Sequence of chain B:
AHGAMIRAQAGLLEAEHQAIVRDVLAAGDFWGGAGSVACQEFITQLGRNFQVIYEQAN

Contacts between the two chains:
Residue S37 in chain A contacts residue M16 in chain B (closest heavy-atom distance 4.2 Å).
Residue H23 in chain A interacts with residue E27 in chain B (closest heavy-atom distance 2.6 Å).
Residue R19 in chain A interacts with residue A37 in chain B (closest heavy-atom distance 4.4 Å).
Residue N67 in chain A contacts residue N60 in chain B (closest heavy-atom distance 3.1 Å).
Residue I68 in chain A contacts residue I64 in chain B (closest heavy-atom distance 3.8 Å).
Residue M7 in chain A interacts with residue F41 in chain B (closest heavy-atom distance 4.0 Å).
Residue E30 in chain A contacts residue L23 in chain B (closest heavy-atom distance 3.6 Å).
Residue Q60 in chain A contacts residue Q67 in chain B (closest heavy-atom distance 3.5 Å).
Residue F20 in chain A contacts residue V35 in chain B (closest heavy-atom distance 3.8 Å).
Residue T57 in chain A is in contact with residue Q67 in chain B (closest heavy-atom distance 2.8 Å).
Residue M61 in chain A contacts residue A68 in chain B (closest heavy-atom distance 4.6 Å).
Residue M34 in chain A contacts residue I64 in chain B (closest heavy-atom distance 3.5 Å).
Residue M71 in chain A interacts with residue L57 in chain B (closest heavy-atom distance 3.9 Å).
Residue M34 in chain A is in contact with residue A68 in chain B (closest heavy-atom distance 3.5 Å).
Residue H23 in chain A contacts residue I31 in chain B (closest heavy-atom distance 3.7 Å).
Residue M16 in chain A interacts with residue D34 in chain B (closest heavy-atom distance 4.2 Å).
Residue D82 in chain A is in contact with residue F41 in chain B (closest heavy-atom distance 3.9 Å).
Residue M7 in chain A interacts with residue D40 in chain B (closest heavy-atom distance 3.9 Å).
Residue E30 in chain A interacts with residue L24 in chain B (closest heavy-atom distance 3.3 Å).
Residue A64 in chain A interacts with residue N60 in chain B (closest heavy-atom distance 3.5 Å).
Residue V27 in chain A is in contact with residue I31 in chain B (closest heavy-atom distance 4.4 Å).
Residue M16 in chain A is in contact with residue A37 in chain B (closest heavy-atom distance 4.2 Å).
Residue H23 in chain A interacts with residue A30 in chain B (closest heavy-atom distance 3.9 Å).
Residue A64 in chain A is in contact with residue V63 in chain B (closest heavy-atom distance 4.1 Å).
Residue T26 in chain A is in contact with residue E27 in chain B (closest heavy-atom distance 3.4 Å).
Residue Q60 in chain A interacts with residue V63 in chain B (closest heavy-atom distance 3.9 Å).
Residue I68 in chain A is in contact with residue F61 in chain B (closest heavy-atom distance 3.8 Å).
Residue M71 in chain A contacts residue Q56 in chain B (closest heavy-atom distance 4.0 Å).
Residue M61 in chain A contacts residue Q67 in chain B (closest heavy-atom distance 3.6 Å).
Residue F65 in chain A is in contact with residue L24 in chain B (closest heavy-atom distance 3.9 Å).
Residue F20 in chain A contacts residue A38 in chain B (closest heavy-atom distance 4.4 Å).
Residue F6 in chain A contacts residue A38 in chain B (closest heavy-atom distance 4.1 Å).
Residue G78 in chain A interacts with residue F41 in chain B (closest heavy-atom distance 3.7 Å).
Residue A64 in chain A is in contact with residue I64 in chain B (closest heavy-atom distance 3.7 Å).
Residue I68 in chain A contacts residue L57 in chain B (closest heavy-atom distance 4.5 Å).
Residue V75 in chain A contacts residue F41 in chain B (closest heavy-atom distance 4.1 Å).
Residue F20 in chain A interacts with residue W42 in chain B (closest heavy-atom distance 4.6 Å).
Residue S37 in chain A contacts residue I17 in chain B (closest heavy-atom distance 3.7 Å).
Residue I68 in chain A is in contact with residue N60 in chain B (closest heavy-atom distance 3.5 Å).
Residue F20 in chain A is in contact with residue I31 in chain B (closest heavy-atom distance 4.4 Å).
Residue V75 in chain A contacts residue W42 in chain B (closest heavy-atom distance 3.6 Å).
Residue M71 in chain A contacts residue F53 in chain B (closest heavy-atom distance 3.4 Å).
Residue M61 in chain A contacts residue I64 in chain B (closest heavy-atom distance 4.2 Å).
Residue F6 in chain A contacts residue D40 in chain B (closest heavy-atom distance 3.7 Å).
Residue H23 in chain A is in contact with residue D34 in chain B (closest heavy-atom distance 2.8 Å).
Residue R19 in chain A contacts residue D34 in chain B (closest heavy-atom distance 2.6 Å).
Residue R33 in chain A contacts residue Q20 in chain B (closest heavy-atom distance 4.0 Å).
Residue L72 in chain A interacts with residue I31 in chain B (closest heavy-atom distance 4.0 Å).
Residue F20 in chain A contacts residue D34 in chain B (closest heavy-atom distance 3.9 Å).
Residue M71 in chain A contacts residue N60 in chain B (closest heavy-atom distance 4.4 Å).
Residue L79 in chain A is in contact with residue F41 in chain B (closest heavy-atom distance 3.9 Å).
Residue V27 in chain A interacts with residue E27 in chain B (closest heavy-atom distance 3.5 Å).
Residue V27 in chain A is in contact with residue F61 in chain B (closest heavy-atom distance 4.5 Å).
Residue S37 in chain A is in contact with residue Q20 in chain B (closest heavy-atom distance 3.0 Å).
Residue M16 in chain A interacts with residue A38 in chain B (closest heavy-atom distance 3.7 Å).
Residue E30 in chain A contacts residue E27 in chain B (closest heavy-atom distance 4.2 Å).
Residue V75 in chain A is in contact with residue F53 in chain B (closest heavy-atom distance 3.5 Å).
Residue M34 in chain A interacts with residue A21 in chain B (closest heavy-atom distance 4.5 Å).
Residue M34 in chain A contacts residue Q20 in chain B (closest heavy-atom distance 3.5 Å).
Residue F65 in chain A interacts with residue I64 in chain B (closest heavy-atom distance 3.8 Å).

This data describes a binding interaction between two proteins.

Sequence of chain A:
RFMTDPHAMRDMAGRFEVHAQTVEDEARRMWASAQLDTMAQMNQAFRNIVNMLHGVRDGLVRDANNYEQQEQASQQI